Sequence of the first protein:
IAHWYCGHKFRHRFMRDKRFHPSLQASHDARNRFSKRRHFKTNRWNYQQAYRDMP

Interface contacts:
Residue H39 in the second protein contacts residue W13 in the first protein (closest heavy-atom distance 3.5 Å).
Residue H39 in the second protein interacts with residue H12 in the first protein (closest heavy-atom distance 3.1 Å).
Residue R174 in the second protein is in contact with residue D62 in the first protein (closest heavy-atom distance 3.3 Å).
Residue M63 in the second protein contacts residue Y14 in the first protein (closest heavy-atom distance 3.6 Å).
Residue R56 in the second protein interacts with residue R28 in the first protein (closest heavy-atom distance 3.0 Å).
Residue V191 in the second protein contacts residue H48 in the first protein (closest heavy-atom distance 3.2 Å).
Residue V61 in the second protein contacts residue Y14 in the first protein (closest heavy-atom distance 3.5 Å).
Residue P184 in the second protein contacts residue Y60 in the first protein (closest heavy-atom distance 3.6 Å).
Residue K197 in the second protein contacts residue Y56 in the first protein (closest heavy-atom distance 3.2 Å).
Residue P183 in the second protein contacts residue Y60 in the first protein (closest heavy-atom distance 3.5 Å).
Residue M63 in the second protein is in contact with residue R25 in the first protein (closest heavy-atom distance 3.7 Å).
Residue R194 in the second protein contacts residue W54 in the first protein (closest heavy-atom distance 3.7 Å).
Residue I195 in the second protein is in contact with residue N52 in the first protein (closest heavy-atom distance 4.2 Å).
Residue I195 in the second protein interacts with residue N55 in the first protein (closest heavy-atom distance 3.5 Å).
Residue R40 in the second protein interacts with residue Y14 in the first protein (closest heavy-atom distance 2.3 Å).
Residue F187 in the second protein contacts residue Q57 in the first protein (closest heavy-atom distance 3.6 Å).
Residue F187 in the second protein interacts with residue N52 in the first protein (closest heavy-atom distance 3.8 Å).
Residue M63 in the second protein contacts residue R22 in the first protein (closest heavy-atom distance 4.1 Å).
Residue L179 in the second protein contacts residue D62 in the first protein (closest heavy-atom distance 3.6 Å).
Residue R70 in the second protein interacts with residue Y14 in the first protein (closest heavy-atom distance 3.8 Å).
Residue R193 in the second protein interacts with residue T51 in the first protein (closest heavy-atom distance 3.1 Å).
Residue V61 in the second protein interacts with residue C15 in the first protein (closest heavy-atom distance 4.0 Å).
Residue F120 in the second protein is in contact with residue P31 in the first protein (closest heavy-atom distance 3.5 Å).
Residue K197 in the second protein is in contact with residue W54 in the first protein (closest heavy-atom distance 2.9 Å).
Residue V124 in the second protein contacts residue Q34 in the first protein (closest heavy-atom distance 3.8 Å).
Residue S192 in the second protein interacts with residue R47 in the first protein (closest heavy-atom distance 4.0 Å).
Residue Q122 in the second protein is in contact with residue S32 in the first protein (closest heavy-atom distance 4.0 Å).
Residue L186 in the second protein contacts residue Q57 in the first protein (closest heavy-atom distance 3.7 Å).
Residue K197 in the second protein contacts residue Q57 in the first protein (closest heavy-atom distance 4.1 Å).
Residue V124 in the second protein is in contact with residue P31 in the first protein (closest heavy-atom distance 3.6 Å).
Residue L179 in the second protein is in contact with residue M63 in the first protein (closest heavy-atom distance 3.9 Å).
Residue V61 in the second protein contacts residue W13 in the first protein (closest heavy-atom distance 3.4 Å).
Residue F120 in the second protein is in contact with residue H30 in the first protein (closest heavy-atom distance 3.5 Å).
Residue R73 in the second protein is in contact with residue F29 in the first protein (closest heavy-atom distance 3.6 Å).
Residue V196 in the second protein contacts residue W54 in the first protein (closest heavy-atom distance 3.9 Å).
Residue K197 in the second protein interacts with residue N55 in the first protein (closest heavy-atom distance 3.9 Å).
Residue K180 in the second protein is in contact with residue Y60 in the first protein (closest heavy-atom distance 3.9 Å).
Residue A60 in the second protein is in contact with residue W13 in the first protein (closest heavy-atom distance 3.9 Å).
Residue Q122 in the second protein contacts residue P31 in the first protein (closest heavy-atom distance 3.5 Å).
Residue Q122 in the second protein contacts residue H30 in the first protein (closest heavy-atom distance 4.2 Å).
Residue A60 in the second protein contacts residue C15 in the first protein (closest heavy-atom distance 2.8 Å).
Residue R40 in the second protein is in contact with residue W13 in the first protein (closest heavy-atom distance 3.4 Å).
Residue F187 in the second protein is in contact with residue N55 in the first protein (closest heavy-atom distance 3.6 Å).
Residue R70 in the second protein interacts with residue R25 in the first protein (closest heavy-atom distance 3.3 Å).
Residue I195 in the second protein contacts residue T51 in the first protein (closest heavy-atom distance 3.6 Å).
Residue I195 in the second protein contacts residue W54 in the first protein (closest heavy-atom distance 3.6 Å).
Residue N199 in the second protein interacts with residue Y56 in the first protein (closest heavy-atom distance 3.9 Å).
Residue L198 in the second protein contacts residue W54 in the first protein (closest heavy-atom distance 3.5 Å).
Residue Y117 in the second protein interacts with residue F29 in the first protein (closest heavy-atom distance 3.3 Å).
Residue Y117 in the second protein contacts residue P31 in the first protein (closest heavy-atom distance 3.7 Å).
Residue R174 in the second protein contacts residue Y60 in the first protein (closest heavy-atom distance 4.0 Å).
Residue R194 in the second protein interacts with residue K50 in the first protein (closest heavy-atom distance 3.4 Å).
Residue P190 in the second protein contacts residue N41 in the first protein (closest heavy-atom distance 4.0 Å).
Residue L198 in the second protein interacts with residue Y56 in the first protein (closest heavy-atom distance 3.6 Å).
Residue R174 in the second protein contacts residue M63 in the first protein (closest heavy-atom distance 3.9 Å).
Residue V191 in the second protein contacts residue T51 in the first protein (closest heavy-atom distance 3.6 Å).
Residue R194 in the second protein is in contact with residue F49 in the first protein (closest heavy-atom distance 4.1 Å).
Residue R194 in the second protein contacts residue T51 in the first protein (closest heavy-atom distance 4.0 Å).
Residue P190 in the second protein interacts with residue H48 in the first protein (closest heavy-atom distance 3.6 Å).
Residue V191 in the second protein interacts with residue R47 in the first protein (closest heavy-atom distance 3.8 Å).

The following describes two proteins that form a bound complex.

Sequence of the second protein:
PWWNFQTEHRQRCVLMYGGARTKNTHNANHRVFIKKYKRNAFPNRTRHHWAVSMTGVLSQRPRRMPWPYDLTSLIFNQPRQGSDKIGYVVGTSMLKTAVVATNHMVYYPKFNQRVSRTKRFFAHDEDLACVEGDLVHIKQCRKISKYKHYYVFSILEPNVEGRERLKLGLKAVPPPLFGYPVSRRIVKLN